Sequence of protein 1:
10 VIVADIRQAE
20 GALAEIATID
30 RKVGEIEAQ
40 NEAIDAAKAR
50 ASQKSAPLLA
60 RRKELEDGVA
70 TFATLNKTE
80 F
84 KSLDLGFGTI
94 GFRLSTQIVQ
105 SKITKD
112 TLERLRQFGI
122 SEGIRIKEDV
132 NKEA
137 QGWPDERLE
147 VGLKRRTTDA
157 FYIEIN

Residue-level contacts at the interface:
Residue R126 in protein 1 contacts residue N132 in protein 2 (closest heavy-atom distance 2.6 Å).
Residue F90 in protein 1 contacts residue A23 in protein 2 (closest heavy-atom distance 3.2 Å).
Residue E160 in protein 1 contacts residue T92 in protein 2 (closest heavy-atom distance 2.7 Å).
Residue R60 in protein 1 interacts with residue E24 in protein 2 (closest heavy-atom distance 2.6 Å).
Residue D130 in protein 1 contacts residue R126 in protein 2 (closest heavy-atom distance 2.5 Å).
Residue T92 in protein 1 contacts residue E160 in protein 2 (closest heavy-atom distance 2.7 Å).
Residue F157 in protein 1 interacts with residue G94 in protein 2 (closest heavy-atom distance 2.8 Å).
Residue G91 in protein 1 is in contact with residue N162 in protein 2 (closest heavy-atom distance 3.1 Å).
Residue E123 in protein 1 interacts with residue N132 in protein 2 (closest heavy-atom distance 2.7 Å).
Residue R96 in protein 1 is in contact with residue D155 in protein 2 (closest heavy-atom distance 3.1 Å).
Residue K109 in protein 1 contacts residue D130 in protein 2 (closest heavy-atom distance 3.0 Å).
Residue N132 in protein 1 contacts residue E123 in protein 2 (closest heavy-atom distance 2.7 Å).
Residue R117 in protein 1 contacts residue E129 in protein 2 (closest heavy-atom distance 2.8 Å).
Residue D29 in protein 1 interacts with residue R61 in protein 2 (closest heavy-atom distance 2.5 Å).
Residue V147 in protein 1 is in contact with residue T112 in protein 2 (closest heavy-atom distance 2.7 Å).
Residue V12 in protein 1 is in contact with residue F71 in protein 2 (closest heavy-atom distance 2.6 Å).
Residue D155 in protein 1 interacts with residue R96 in protein 2 (closest heavy-atom distance 3.1 Å).
Residue D130 in protein 1 interacts with residue K109 in protein 2 (closest heavy-atom distance 3.0 Å).
Residue T154 in protein 1 is in contact with residue L97 in protein 2 (closest heavy-atom distance 3.1 Å).
Residue Q103 in protein 1 interacts with residue L149 in protein 2 (closest heavy-atom distance 3.2 Å).
Residue E24 in protein 1 contacts residue R60 in protein 2 (closest heavy-atom distance 2.6 Å).
Residue F157 in protein 1 is in contact with residue A69 in protein 2 (closest heavy-atom distance 3.2 Å).
Residue A23 in protein 1 interacts with residue F90 in protein 2 (closest heavy-atom distance 3.2 Å).
Residue L22 in protein 1 is in contact with residue F90 in protein 2 (closest heavy-atom distance 3.1 Å).
Residue T154 in protein 1 interacts with residue S98 in protein 2 (closest heavy-atom distance 3.1 Å).
Residue Y158 in protein 1 is in contact with residue S85 in protein 2 (closest heavy-atom distance 3.2 Å).
Residue N162 in protein 1 is in contact with residue F90 in protein 2 (closest heavy-atom distance 2.8 Å).
Residue K150 in protein 1 is in contact with residue V102 in protein 2 (closest heavy-atom distance 2.9 Å).
Residue F90 in protein 1 contacts residue N162 in protein 2 (closest heavy-atom distance 2.8 Å).
Residue Y158 in protein 1 contacts residue G94 in protein 2 (closest heavy-atom distance 2.6 Å).
Residue L97 in protein 1 is in contact with residue T154 in protein 2 (closest heavy-atom distance 3.1 Å).
Residue F71 in protein 1 interacts with residue V12 in protein 2 (closest heavy-atom distance 2.6 Å).
Residue K128 in protein 1 contacts residue K128 in protein 2 (closest heavy-atom distance 3.1 Å).
Residue I93 in protein 1 interacts with residue Y158 in protein 2 (closest heavy-atom distance 3.1 Å).
Residue F90 in protein 1 is in contact with residue L22 in protein 2 (closest heavy-atom distance 3.1 Å).
Residue A156 in protein 1 interacts with residue R96 in protein 2 (closest heavy-atom distance 2.7 Å).
Residue R61 in protein 1 contacts residue D29 in protein 2 (closest heavy-atom distance 2.5 Å).
Residue G124 in protein 1 interacts with residue N132 in protein 2 (closest heavy-atom distance 2.7 Å).
Residue G94 in protein 1 interacts with residue Y158 in protein 2 (closest heavy-atom distance 2.6 Å).
Residue R152 in protein 1 is in contact with residue Q100 in protein 2 (closest heavy-atom distance 2.8 Å).
Residue V102 in protein 1 is in contact with residue K150 in protein 2 (closest heavy-atom distance 2.9 Å).
Residue L97 in protein 1 interacts with residue D155 in protein 2 (closest heavy-atom distance 3.2 Å).
Residue R126 in protein 1 interacts with residue D130 in protein 2 (closest heavy-atom distance 2.5 Å).
Residue N162 in protein 1 is in contact with residue G89 in protein 2 (closest heavy-atom distance 3.0 Å).
Residue N132 in protein 1 contacts residue R126 in protein 2 (closest heavy-atom distance 2.6 Å).
Residue R96 in protein 1 contacts residue A156 in protein 2 (closest heavy-atom distance 2.7 Å).
Residue N162 in protein 1 interacts with residue G91 in protein 2 (closest heavy-atom distance 3.1 Å).
Residue E129 in protein 1 is in contact with residue R117 in protein 2 (closest heavy-atom distance 2.8 Å).
Residue A69 in protein 1 interacts with residue F157 in protein 2 (closest heavy-atom distance 3.2 Å).
Residue S85 in protein 1 is in contact with residue Y158 in protein 2 (closest heavy-atom distance 3.2 Å).
Residue F95 in protein 1 contacts residue A156 in protein 2 (closest heavy-atom distance 3.2 Å).
Residue N132 in protein 1 interacts with residue G124 in protein 2 (closest heavy-atom distance 2.7 Å).
Residue T112 in protein 1 is in contact with residue V147 in protein 2 (closest heavy-atom distance 2.7 Å).
Residue Y158 in protein 1 interacts with residue I93 in protein 2 (closest heavy-atom distance 3.1 Å).
Residue T153 in protein 1 contacts residue T99 in protein 2 (closest heavy-atom distance 2.6 Å).
Residue T99 in protein 1 contacts residue T153 in protein 2 (closest heavy-atom distance 2.6 Å).
Residue G94 in protein 1 interacts with residue F157 in protein 2 (closest heavy-atom distance 2.8 Å).
Residue G89 in protein 1 interacts with residue N162 in protein 2 (closest heavy-atom distance 3.0 Å).
Residue S98 in protein 1 interacts with residue T154 in protein 2 (closest heavy-atom distance 3.1 Å).
Residue Q100 in protein 1 is in contact with residue R152 in protein 2 (closest heavy-atom distance 2.8 Å).

Sequence of protein 2:
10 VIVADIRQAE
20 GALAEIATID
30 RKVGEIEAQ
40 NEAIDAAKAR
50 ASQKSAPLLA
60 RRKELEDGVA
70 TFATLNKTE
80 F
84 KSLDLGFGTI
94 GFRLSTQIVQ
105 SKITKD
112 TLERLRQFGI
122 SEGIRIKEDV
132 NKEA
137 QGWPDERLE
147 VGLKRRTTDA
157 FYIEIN

The following describes two proteins that form a bound complex.